Interface contacts:
Residue K268 in chain B interacts with residue M268 in chain A (closest heavy-atom distance 3.7 Å).
Residue G146 in chain B contacts residue V21 in chain A (closest heavy-atom distance 3.3 Å).
Residue L184 in chain B is in contact with residue A220 in chain A (closest heavy-atom distance 3.8 Å).
Residue G146 in chain B contacts residue R51 in chain A (closest heavy-atom distance 3.7 Å).
Residue W440 in chain B interacts with residue L235 in chain A (closest heavy-atom distance 4.1 Å).
Residue K268 in chain B contacts residue F267 in chain A (closest heavy-atom distance 3.8 Å).
Residue G183 in chain B interacts with residue R233 in chain A (closest heavy-atom distance 3.3 Å).
Residue K267 in chain B contacts residue M268 in chain A (closest heavy-atom distance 3.5 Å).
Residue L419 in chain B contacts residue M111 in chain A (closest heavy-atom distance 3.8 Å).
Residue R417 in chain B contacts residue R51 in chain A (closest heavy-atom distance 3.1 Å).
Residue L184 in chain B is in contact with residue Q222 in chain A (closest heavy-atom distance 4.1 Å).
Residue S403 in chain B interacts with residue E25 in chain A (closest heavy-atom distance 3.8 Å).
Residue C144 in chain B interacts with residue S23 in chain A (closest heavy-atom distance 3.1 Å).
Residue S186 in chain B contacts residue Q222 in chain A (closest heavy-atom distance 3.8 Å).
Residue S404 in chain B interacts with residue E25 in chain A (closest heavy-atom distance 3.3 Å).
Residue L182 in chain B is in contact with residue R233 in chain A (closest heavy-atom distance 3.6 Å).
Residue T100 in chain B is in contact with residue K227 in chain A (closest heavy-atom distance 4.1 Å).
Residue D143 in chain B contacts residue S23 in chain A (closest heavy-atom distance 4.1 Å).
Residue T399 in chain B interacts with residue L55 in chain A (closest heavy-atom distance 3.6 Å).
Residue T100 in chain B contacts residue F226 in chain A (closest heavy-atom distance 3.3 Å).
Residue R417 in chain B is in contact with residue T53 in chain A (closest heavy-atom distance 3.5 Å).
Residue P400 in chain B is in contact with residue G57 in chain A (closest heavy-atom distance 3.5 Å).
Residue P95 in chain B interacts with residue F226 in chain A (closest heavy-atom distance 4.0 Å).
Residue A405 in chain B interacts with residue Q86 in chain A (closest heavy-atom distance 4.2 Å).
Residue K268 in chain B is in contact with residue L269 in chain A (closest heavy-atom distance 3.4 Å).
Residue L182 in chain B interacts with residue C18 in chain A (closest heavy-atom distance 3.7 Å).
Residue F447 in chain B interacts with residue D264 in chain A (closest heavy-atom distance 4.0 Å).
Residue Q99 in chain B interacts with residue D224 in chain A (closest heavy-atom distance 4.1 Å).
Residue L269 in chain B is in contact with residue M268 in chain A (closest heavy-atom distance 3.2 Å).
Residue L269 in chain B is in contact with residue L235 in chain A (closest heavy-atom distance 3.9 Å).
Residue Y185 in chain B is in contact with residue Q222 in chain A (closest heavy-atom distance 3.9 Å).
Residue G183 in chain B contacts residue Q222 in chain A (closest heavy-atom distance 2.9 Å).
Residue D96 in chain B interacts with residue F226 in chain A (closest heavy-atom distance 3.2 Å).
Residue G146 in chain B interacts with residue V22 in chain A (closest heavy-atom distance 4.2 Å).
Residue G148 in chain B interacts with residue G19 in chain A (closest heavy-atom distance 3.6 Å).
Residue D187 in chain B interacts with residue R233 in chain A (closest heavy-atom distance 3.0 Å).
Residue R417 in chain B is in contact with residue D59 in chain A (closest heavy-atom distance 3.1 Å).
Residue V438 in chain B interacts with residue G19 in chain A (closest heavy-atom distance 4.1 Å).
Residue K267 in chain B interacts with residue D264 in chain A (closest heavy-atom distance 3.9 Å).
Residue V147 in chain B contacts residue V21 in chain A (closest heavy-atom distance 3.8 Å).
Residue P95 in chain B contacts residue A225 in chain A (closest heavy-atom distance 4.0 Å).
Residue L149 in chain B contacts residue S17 in chain A (closest heavy-atom distance 3.5 Å).
Residue K180 in chain B contacts residue S17 in chain A (closest heavy-atom distance 2.8 Å).
Residue P400 in chain B interacts with residue L55 in chain A (closest heavy-atom distance 3.7 Å).
Residue G146 in chain B contacts residue S23 in chain A (closest heavy-atom distance 3.7 Å).
Residue F447 in chain B is in contact with residue F267 in chain A (closest heavy-atom distance 3.6 Å).
Residue W440 in chain B interacts with residue R233 in chain A (closest heavy-atom distance 3.7 Å).
Residue Y402 in chain B is in contact with residue N56 in chain A (closest heavy-atom distance 3.4 Å).
Residue D143 in chain B is in contact with residue A24 in chain A (closest heavy-atom distance 3.4 Å).
Residue L184 in chain B contacts residue L235 in chain A (closest heavy-atom distance 3.9 Å).
Residue A97 in chain B interacts with residue F226 in chain A (closest heavy-atom distance 3.9 Å).
Residue L149 in chain B is in contact with residue A16 in chain A (closest heavy-atom distance 3.2 Å).
Residue A405 in chain B contacts residue E25 in chain A (closest heavy-atom distance 3.8 Å).
Residue Q395 in chain B is in contact with residue L55 in chain A (closest heavy-atom distance 3.5 Å).
Residue G148 in chain B interacts with residue V21 in chain A (closest heavy-atom distance 3.7 Å).
Residue L153 in chain B interacts with residue S17 in chain A (closest heavy-atom distance 3.8 Å).
Residue A405 in chain B contacts residue D87 in chain A (closest heavy-atom distance 3.8 Å).
Residue S403 in chain B contacts residue S23 in chain A (closest heavy-atom distance 3.8 Å).
Residue K267 in chain B interacts with residue F267 in chain A (closest heavy-atom distance 3.6 Å).
Residue D187 in chain B is in contact with residue Q222 in chain A (closest heavy-atom distance 3.5 Å).

The following describes two proteins that form a bound complex.

Sequence of chain A:
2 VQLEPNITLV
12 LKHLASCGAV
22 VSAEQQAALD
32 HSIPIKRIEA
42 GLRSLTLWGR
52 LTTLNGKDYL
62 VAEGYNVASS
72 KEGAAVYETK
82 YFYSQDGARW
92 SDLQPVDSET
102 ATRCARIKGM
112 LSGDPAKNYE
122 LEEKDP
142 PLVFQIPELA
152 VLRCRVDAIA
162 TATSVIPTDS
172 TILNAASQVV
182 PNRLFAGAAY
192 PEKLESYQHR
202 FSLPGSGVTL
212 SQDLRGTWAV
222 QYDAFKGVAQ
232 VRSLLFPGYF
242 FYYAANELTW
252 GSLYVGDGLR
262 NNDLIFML

Sequence of chain B:
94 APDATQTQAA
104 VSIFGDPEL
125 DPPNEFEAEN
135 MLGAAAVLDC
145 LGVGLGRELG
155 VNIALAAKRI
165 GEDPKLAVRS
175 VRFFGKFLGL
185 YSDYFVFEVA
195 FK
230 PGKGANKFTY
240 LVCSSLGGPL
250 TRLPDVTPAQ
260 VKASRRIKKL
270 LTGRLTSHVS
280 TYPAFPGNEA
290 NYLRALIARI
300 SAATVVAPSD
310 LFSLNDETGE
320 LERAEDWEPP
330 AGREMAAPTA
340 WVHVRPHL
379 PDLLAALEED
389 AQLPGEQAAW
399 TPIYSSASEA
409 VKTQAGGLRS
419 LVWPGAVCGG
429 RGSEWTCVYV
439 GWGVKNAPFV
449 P